Sequence of protein 2:
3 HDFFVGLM

Sequence of protein 1:
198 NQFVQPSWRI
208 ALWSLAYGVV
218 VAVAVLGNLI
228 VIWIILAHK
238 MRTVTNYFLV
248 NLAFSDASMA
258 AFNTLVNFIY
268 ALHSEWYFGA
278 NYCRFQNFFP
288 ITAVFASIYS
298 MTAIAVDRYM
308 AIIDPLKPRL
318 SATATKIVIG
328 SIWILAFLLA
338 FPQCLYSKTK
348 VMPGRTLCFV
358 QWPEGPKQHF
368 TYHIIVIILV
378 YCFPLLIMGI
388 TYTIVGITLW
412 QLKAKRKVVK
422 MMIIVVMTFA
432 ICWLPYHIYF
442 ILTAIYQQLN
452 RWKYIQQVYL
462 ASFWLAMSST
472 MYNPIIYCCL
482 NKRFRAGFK

Residue-level contacts at the interface:
Residue C355 in protein 1 contacts residue V7 in protein 2 (closest heavy-atom distance 3.6 Å).
Residue Y460 in protein 1 interacts with residue G8 in protein 2 (closest heavy-atom distance 3.2 Å).
Residue F441 in protein 1 is in contact with residue G8 in protein 2 (closest heavy-atom distance 4.8 Å).
Residue R452 in protein 1 contacts residue F5 in protein 2 (closest heavy-atom distance 3.7 Å).
Residue F441 in protein 1 contacts residue M10 in protein 2 (closest heavy-atom distance 3.4 Å).
Residue N264 in protein 1 interacts with residue M10 in protein 2 (closest heavy-atom distance 3.9 Å).
Residue N198 in protein 1 interacts with residue D4 in protein 2 (closest heavy-atom distance 3.6 Å).
Residue V373 in protein 1 interacts with residue M10 in protein 2 (closest heavy-atom distance 4.1 Å).
Residue Y440 in protein 1 contacts residue G8 in protein 2 (closest heavy-atom distance 3.8 Å).
Residue F356 in protein 1 is in contact with residue V7 in protein 2 (closest heavy-atom distance 3.2 Å).
Residue Y437 in protein 1 is in contact with residue M10 in protein 2 (closest heavy-atom distance 3.2 Å).
Residue I288 in protein 1 is in contact with residue M10 in protein 2 (closest heavy-atom distance 3.6 Å).
Residue N264 in protein 1 contacts residue G8 in protein 2 (closest heavy-atom distance 4.6 Å).
Residue Y267 in protein 1 interacts with residue V7 in protein 2 (closest heavy-atom distance 3.3 Å).
Residue F292 in protein 1 interacts with residue M10 in protein 2 (closest heavy-atom distance 4.8 Å).
Residue Y460 in protein 1 is in contact with residue F6 in protein 2 (closest heavy-atom distance 3.2 Å).
Residue R452 in protein 1 is in contact with residue D4 in protein 2 (closest heavy-atom distance 3.6 Å).
Residue N284 in protein 1 contacts residue L9 in protein 2 (closest heavy-atom distance 3.4 Å).
Residue Q283 in protein 1 interacts with residue L9 in protein 2 (closest heavy-atom distance 4.7 Å).
Residue Y460 in protein 1 interacts with residue L9 in protein 2 (closest heavy-atom distance 4.1 Å).
Residue A268 in protein 1 is in contact with residue F6 in protein 2 (closest heavy-atom distance 3.4 Å).
Residue F356 in protein 1 contacts residue L9 in protein 2 (closest heavy-atom distance 4.0 Å).
Residue Q199 in protein 1 contacts residue D4 in protein 2 (closest heavy-atom distance 3.2 Å).
Residue C355 in protein 1 contacts residue F5 in protein 2 (closest heavy-atom distance 3.9 Å).
Residue N451 in protein 1 interacts with residue F5 in protein 2 (closest heavy-atom distance 3.4 Å).
Residue Q358 in protein 1 interacts with residue L9 in protein 2 (closest heavy-atom distance 3.2 Å).
Residue F464 in protein 1 interacts with residue M10 in protein 2 (closest heavy-atom distance 3.6 Å).
Residue Y440 in protein 1 interacts with residue V7 in protein 2 (closest heavy-atom distance 4.5 Å).
Residue Q340 in protein 1 interacts with residue M10 in protein 2 (closest heavy-atom distance 3.7 Å).
Residue F441 in protein 1 is in contact with residue L9 in protein 2 (closest heavy-atom distance 4.5 Å).
Residue Q457 in protein 1 contacts residue F6 in protein 2 (closest heavy-atom distance 3.5 Å).
Residue N451 in protein 1 is in contact with residue V7 in protein 2 (closest heavy-atom distance 4.5 Å).
Residue F200 in protein 1 is in contact with residue D4 in protein 2 (closest heavy-atom distance 4.5 Å).
Residue I456 in protein 1 interacts with residue F6 in protein 2 (closest heavy-atom distance 3.7 Å).
Residue F200 in protein 1 interacts with residue F5 in protein 2 (closest heavy-atom distance 3.8 Å).
Residue Y460 in protein 1 contacts residue M10 in protein 2 (closest heavy-atom distance 4.2 Å).
Residue F200 in protein 1 interacts with residue F6 in protein 2 (closest heavy-atom distance 3.5 Å).
Residue H370 in protein 1 interacts with residue M10 in protein 2 (closest heavy-atom distance 3.6 Å).
Residue Y267 in protein 1 interacts with residue G8 in protein 2 (closest heavy-atom distance 4.7 Å).
Residue N451 in protein 1 contacts residue F6 in protein 2 (closest heavy-atom distance 2.5 Å).
Residue Y440 in protein 1 is in contact with residue F6 in protein 2 (closest heavy-atom distance 3.6 Å).
Residue N264 in protein 1 interacts with residue L9 in protein 2 (closest heavy-atom distance 2.8 Å).
Residue Y267 in protein 1 interacts with residue L9 in protein 2 (closest heavy-atom distance 4.1 Å).
Residue N260 in protein 1 is in contact with residue M10 in protein 2 (closest heavy-atom distance 3.4 Å).
Residue Y369 in protein 1 contacts residue M10 in protein 2 (closest heavy-atom distance 4.7 Å).
Residue W273 in protein 1 contacts residue L9 in protein 2 (closest heavy-atom distance 4.9 Å).
Residue R452 in protein 1 is in contact with residue F6 in protein 2 (closest heavy-atom distance 4.9 Å).

These two protein chains interact to form a complex.